Contacts between the two chains:
Residue I178 in protein 2 is in contact with residue A169 in protein 1 (closest heavy-atom distance 4.9 Å).
Residue T188 in protein 2 is in contact with residue R174 in protein 1 (closest heavy-atom distance 4.9 Å).
Residue L192 in protein 2 is in contact with residue R182 in protein 1 (closest heavy-atom distance 4.5 Å).
Residue I181 in protein 2 is in contact with residue G172 in protein 1 (closest heavy-atom distance 3.8 Å).
Residue A196 in protein 2 is in contact with residue R182 in protein 1 (closest heavy-atom distance 4.9 Å).
Residue I181 in protein 2 contacts residue L173 in protein 1 (closest heavy-atom distance 3.5 Å).
Residue A185 in protein 2 contacts residue L173 in protein 1 (closest heavy-atom distance 3.6 Å).
Residue A185 in protein 2 interacts with residue I178 in protein 1 (closest heavy-atom distance 3.9 Å).
Residue I181 in protein 2 interacts with residue D168 in protein 1 (closest heavy-atom distance 5.0 Å).
Residue L192 in protein 2 interacts with residue E175 in protein 1 (closest heavy-atom distance 4.0 Å).
Residue L192 in protein 2 is in contact with residue I178 in protein 1 (closest heavy-atom distance 3.6 Å).
Residue T188 in protein 2 interacts with residue E175 in protein 1 (closest heavy-atom distance 3.8 Å).
Residue N189 in protein 2 interacts with residue R182 in protein 1 (closest heavy-atom distance 3.1 Å).
Residue L192 in protein 2 is in contact with residue E179 in protein 1 (closest heavy-atom distance 3.5 Å).
Residue T188 in protein 2 is in contact with residue I178 in protein 1 (closest heavy-atom distance 3.6 Å).
Residue N189 in protein 2 is in contact with residue I178 in protein 1 (closest heavy-atom distance 4.4 Å).
Residue L152 in protein 2 interacts with residue L152 in protein 1 (closest heavy-atom distance 4.7 Å).
Residue E193 in protein 2 contacts residue R182 in protein 1 (closest heavy-atom distance 3.9 Å).
Residue I181 in protein 2 is in contact with residue A169 in protein 1 (closest heavy-atom distance 3.3 Å).
Residue M177 in protein 2 is in contact with residue A169 in protein 1 (closest heavy-atom distance 3.7 Å).

Sequence of protein 2:
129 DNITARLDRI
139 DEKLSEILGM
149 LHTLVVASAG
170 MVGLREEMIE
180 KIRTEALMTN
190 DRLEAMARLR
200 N

The following describes two proteins that form a bound complex.

Sequence of protein 1:
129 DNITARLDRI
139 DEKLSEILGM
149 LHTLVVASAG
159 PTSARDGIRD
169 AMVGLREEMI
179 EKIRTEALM